Sequence of chain A:
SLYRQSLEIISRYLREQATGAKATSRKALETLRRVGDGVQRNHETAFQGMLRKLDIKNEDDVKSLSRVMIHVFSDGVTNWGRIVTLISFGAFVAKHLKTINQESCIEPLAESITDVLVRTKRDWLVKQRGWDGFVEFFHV

Residue-level contacts at the interface:
Residue F91 in chain A interacts with residue L16 in chain B (closest heavy-atom distance 4.0 Å).
Residue G125 in chain A is in contact with residue I19 in chain B (closest heavy-atom distance 5.0 Å).
Residue G125 in chain A interacts with residue D21 in chain B (closest heavy-atom distance 4.8 Å).
Residue R126 in chain A is in contact with residue K17 in chain B (closest heavy-atom distance 3.4 Å).
Residue G125 in chain A is in contact with residue G20 in chain B (closest heavy-atom distance 3.1 Å).
Residue T129 in chain A is in contact with residue G20 in chain B (closest heavy-atom distance 3.0 Å).
Residue T129 in chain A is in contact with residue I19 in chain B (closest heavy-atom distance 3.8 Å).
Residue M94 in chain A contacts residue C15 in chain B (closest heavy-atom distance 3.8 Å).
Residue H87 in chain A is in contact with residue I19 in chain B (closest heavy-atom distance 3.5 Å).
Residue K97 in chain A is in contact with residue L12 in chain B (closest heavy-atom distance 3.9 Å).
Residue N123 in chain A interacts with residue D21 in chain B (closest heavy-atom distance 3.0 Å).
Residue M94 in chain A is in contact with residue L12 in chain B (closest heavy-atom distance 3.4 Å).
Residue D119 in chain A interacts with residue K17 in chain B (closest heavy-atom distance 3.4 Å).
Residue V79 in chain A interacts with residue L23 in chain B (closest heavy-atom distance 3.7 Å).
Residue H115 in chain A interacts with residue S13 in chain B (closest heavy-atom distance 3.4 Å).
Residue V83 in chain A is in contact with residue I19 in chain B (closest heavy-atom distance 4.1 Å).
Residue V112 in chain A contacts residue S13 in chain B (closest heavy-atom distance 3.7 Å).
Residue H115 in chain A is in contact with residue T9 in chain B (closest heavy-atom distance 4.0 Å).
Residue F181 in chain A interacts with residue M27 in chain B (closest heavy-atom distance 3.0 Å).
Residue L98 in chain A interacts with residue L12 in chain B (closest heavy-atom distance 4.1 Å).
Residue V128 in chain A interacts with residue L23 in chain B (closest heavy-atom distance 3.1 Å).
Residue V83 in chain A interacts with residue L23 in chain B (closest heavy-atom distance 4.2 Å).
Residue W124 in chain A contacts residue D24 in chain B (closest heavy-atom distance 3.9 Å).
Residue V116 in chain A contacts residue S13 in chain B (closest heavy-atom distance 3.6 Å).
Residue T129 in chain A is in contact with residue L23 in chain B (closest heavy-atom distance 4.5 Å).
Residue L130 in chain A contacts residue L16 in chain B (closest heavy-atom distance 4.0 Å).
Residue H115 in chain A interacts with residue K17 in chain B (closest heavy-atom distance 4.7 Å).
Residue K97 in chain A contacts residue S8 in chain B (closest heavy-atom distance 4.9 Å).
Residue F91 in chain A is in contact with residue I19 in chain B (closest heavy-atom distance 4.0 Å).
Residue V112 in chain A is in contact with residue L16 in chain B (closest heavy-atom distance 3.7 Å).
Residue V112 in chain A contacts residue T9 in chain B (closest heavy-atom distance 4.0 Å).
Residue A90 in chain A contacts residue C15 in chain B (closest heavy-atom distance 4.5 Å).
Residue M94 in chain A interacts with residue I19 in chain B (closest heavy-atom distance 4.3 Å).
Residue R126 in chain A interacts with residue G20 in chain B (closest heavy-atom distance 3.5 Å).
Residue F181 in chain A interacts with residue E28 in chain B (closest heavy-atom distance 4.3 Å).
Residue H87 in chain A is in contact with residue E22 in chain B (closest heavy-atom distance 3.0 Å).
Residue G125 in chain A is in contact with residue L23 in chain B (closest heavy-atom distance 4.2 Å).
Residue M94 in chain A contacts residue L16 in chain B (closest heavy-atom distance 3.8 Å).
Residue A90 in chain A interacts with residue I19 in chain B (closest heavy-atom distance 4.9 Å).
Residue R126 in chain A contacts residue D21 in chain B (closest heavy-atom distance 2.8 Å).
Residue F182 in chain A contacts residue M27 in chain B (closest heavy-atom distance 3.4 Å).
Residue F181 in chain A is in contact with residue R31 in chain B (closest heavy-atom distance 3.9 Å).
Residue G125 in chain A interacts with residue D24 in chain B (closest heavy-atom distance 3.6 Å).
Residue V121 in chain A contacts residue D21 in chain B (closest heavy-atom distance 5.0 Å).
Residue H183 in chain A is in contact with residue M27 in chain B (closest heavy-atom distance 4.4 Å).
Residue F181 in chain A interacts with residue D24 in chain B (closest heavy-atom distance 3.0 Å).
Residue R111 in chain A interacts with residue T9 in chain B (closest heavy-atom distance 4.2 Å).
Residue E180 in chain A interacts with residue R31 in chain B (closest heavy-atom distance 3.6 Å).
Residue V116 in chain A is in contact with residue K17 in chain B (closest heavy-atom distance 3.4 Å).
Residue K97 in chain A interacts with residue K11 in chain B (closest heavy-atom distance 3.5 Å).
Residue R126 in chain A contacts residue L16 in chain B (closest heavy-atom distance 4.9 Å).
Residue T129 in chain A is in contact with residue L16 in chain B (closest heavy-atom distance 3.6 Å).
Residue F182 in chain A interacts with residue L23 in chain B (closest heavy-atom distance 4.3 Å).
Residue N123 in chain A is in contact with residue G20 in chain B (closest heavy-atom distance 3.9 Å).
Residue V116 in chain A is in contact with residue L16 in chain B (closest heavy-atom distance 4.1 Å).
Residue V112 in chain A is in contact with residue L12 in chain B (closest heavy-atom distance 4.2 Å).
Residue F133 in chain A interacts with residue L16 in chain B (closest heavy-atom distance 3.9 Å).
Residue N123 in chain A is in contact with residue D24 in chain B (closest heavy-atom distance 3.4 Å).

This data describes a binding interaction between two proteins.

Sequence of chain B:
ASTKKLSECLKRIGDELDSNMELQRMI